The following describes two proteins that form a bound complex.

Sequence of chain B:
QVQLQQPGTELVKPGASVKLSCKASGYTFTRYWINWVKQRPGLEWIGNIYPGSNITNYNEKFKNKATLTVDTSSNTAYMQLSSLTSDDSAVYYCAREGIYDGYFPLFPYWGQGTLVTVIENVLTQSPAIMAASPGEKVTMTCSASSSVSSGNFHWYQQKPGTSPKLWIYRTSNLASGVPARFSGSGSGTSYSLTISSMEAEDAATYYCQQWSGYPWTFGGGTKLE

Sequence of chain A:
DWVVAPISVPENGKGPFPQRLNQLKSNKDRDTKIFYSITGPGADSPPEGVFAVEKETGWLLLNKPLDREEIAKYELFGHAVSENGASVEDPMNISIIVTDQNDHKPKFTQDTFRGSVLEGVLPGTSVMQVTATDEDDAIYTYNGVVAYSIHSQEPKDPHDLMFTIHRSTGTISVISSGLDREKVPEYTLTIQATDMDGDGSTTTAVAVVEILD

Interface contacts:
Residue Y105 in chain B contacts residue F51 in chain A (closest heavy-atom distance 5.0 Å).
Residue F106 in chain B interacts with residue L61 in chain A (closest heavy-atom distance 4.6 Å).
Residue Y52 in chain B is in contact with residue P65 in chain A (closest heavy-atom distance 3.7 Å).
Residue S171 in chain B interacts with residue E56 in chain A (closest heavy-atom distance 3.3 Å).
Residue F106 in chain B contacts residue N63 in chain A (closest heavy-atom distance 3.6 Å).
Residue Y102 in chain B contacts residue E48 in chain A (closest heavy-atom distance 3.6 Å).
Residue Y236 in chain B contacts residue F17 in chain A (closest heavy-atom distance 3.6 Å).
Residue Y102 in chain B is in contact with residue D44 in chain A (closest heavy-atom distance 4.0 Å).
Residue R31 in chain B contacts residue E70 in chain A (closest heavy-atom distance 2.7 Å).
Residue G173 in chain B contacts residue K55 in chain A (closest heavy-atom distance 4.6 Å).
Residue E99 in chain B interacts with residue E48 in chain A (closest heavy-atom distance 4.5 Å).
Residue Y32 in chain B interacts with residue E48 in chain A (closest heavy-atom distance 2.5 Å).
Residue G173 in chain B interacts with residue E56 in chain A (closest heavy-atom distance 4.5 Å).
Residue Y105 in chain B contacts residue K55 in chain A (closest heavy-atom distance 3.7 Å).
Residue S55 in chain B interacts with residue P65 in chain A (closest heavy-atom distance 3.5 Å).
Residue W33 in chain B interacts with residue N63 in chain A (closest heavy-atom distance 2.9 Å).
Residue Y52 in chain B interacts with residue K64 in chain A (closest heavy-atom distance 3.8 Å).
Residue Y105 in chain B is in contact with residue A52 in chain A (closest heavy-atom distance 3.5 Å).
Residue W33 in chain B contacts residue K64 in chain A (closest heavy-atom distance 4.0 Å).
Residue F106 in chain B interacts with residue A52 in chain A (closest heavy-atom distance 3.6 Å).
Residue I57 in chain B contacts residue G13 in chain A (closest heavy-atom distance 3.9 Å).
Residue Y105 in chain B contacts residue V53 in chain A (closest heavy-atom distance 3.2 Å).
Residue G104 in chain B is in contact with residue V53 in chain A (closest heavy-atom distance 3.0 Å).
Residue Y102 in chain B interacts with residue A43 in chain A (closest heavy-atom distance 4.2 Å).
Residue P107 in chain B interacts with residue G49 in chain A (closest heavy-atom distance 4.4 Å).
Residue G104 in chain B interacts with residue A52 in chain A (closest heavy-atom distance 3.1 Å).
Residue R98 in chain B interacts with residue E48 in chain A (closest heavy-atom distance 4.7 Å).
Residue G104 in chain B interacts with residue F51 in chain A (closest heavy-atom distance 4.4 Å).
Residue Y105 in chain B interacts with residue S37 in chain A (closest heavy-atom distance 3.5 Å).
Residue R31 in chain B interacts with residue K64 in chain A (closest heavy-atom distance 2.6 Å).
Residue P107 in chain B interacts with residue A52 in chain A (closest heavy-atom distance 4.9 Å).
Residue R31 in chain B is in contact with residue P47 in chain A (closest heavy-atom distance 4.7 Å).
Residue S172 in chain B contacts residue E56 in chain A (closest heavy-atom distance 3.4 Å).
Residue G104 in chain B contacts residue A43 in chain A (closest heavy-atom distance 3.1 Å).
Residue V170 in chain B contacts residue E56 in chain A (closest heavy-atom distance 4.5 Å).
Residue N59 in chain B is in contact with residue P16 in chain A (closest heavy-atom distance 4.9 Å).
Residue E99 in chain B contacts residue G49 in chain A (closest heavy-atom distance 4.3 Å).
Residue Y105 in chain B interacts with residue Y36 in chain A (closest heavy-atom distance 3.0 Å).
Residue N59 in chain B interacts with residue F17 in chain A (closest heavy-atom distance 3.6 Å).
Residue D103 in chain B interacts with residue A43 in chain A (closest heavy-atom distance 4.0 Å).
Residue F106 in chain B interacts with residue V53 in chain A (closest heavy-atom distance 4.9 Å).
Residue F106 in chain B interacts with residue P18 in chain A (closest heavy-atom distance 3.7 Å).
Residue G104 in chain B is in contact with residue I38 in chain A (closest heavy-atom distance 3.7 Å).
Residue S172 in chain B interacts with residue K55 in chain A (closest heavy-atom distance 3.0 Å).
Residue G104 in chain B interacts with residue D44 in chain A (closest heavy-atom distance 4.4 Å).
Residue I57 in chain B contacts residue F17 in chain A (closest heavy-atom distance 3.8 Å).
Residue Y32 in chain B contacts residue K64 in chain A (closest heavy-atom distance 4.1 Å).
Residue P107 in chain B interacts with residue N63 in chain A (closest heavy-atom distance 3.8 Å).
Residue I57 in chain B is in contact with residue P65 in chain A (closest heavy-atom distance 3.4 Å).
Residue E99 in chain B is in contact with residue K64 in chain A (closest heavy-atom distance 2.9 Å).
Residue I57 in chain B is in contact with residue K14 in chain A (closest heavy-atom distance 4.2 Å).
Residue Y102 in chain B interacts with residue G49 in chain A (closest heavy-atom distance 3.4 Å).
Residue S171 in chain B contacts residue K55 in chain A (closest heavy-atom distance 4.2 Å).
Residue W33 in chain B contacts residue F17 in chain A (closest heavy-atom distance 3.9 Å).
Residue Y236 in chain B contacts residue P18 in chain A (closest heavy-atom distance 3.9 Å).
Residue D103 in chain B is in contact with residue D44 in chain A (closest heavy-atom distance 4.1 Å).
Residue D103 in chain B is in contact with residue I38 in chain A (closest heavy-atom distance 4.6 Å).
Residue W233 in chain B interacts with residue P18 in chain A (closest heavy-atom distance 3.7 Å).
Residue Y105 in chain B interacts with residue E54 in chain A (closest heavy-atom distance 5.0 Å).
Residue Y102 in chain B interacts with residue K64 in chain A (closest heavy-atom distance 5.0 Å).